Sequence of chain A:
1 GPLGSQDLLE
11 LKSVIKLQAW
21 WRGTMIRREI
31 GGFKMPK

Sequence of chain B:
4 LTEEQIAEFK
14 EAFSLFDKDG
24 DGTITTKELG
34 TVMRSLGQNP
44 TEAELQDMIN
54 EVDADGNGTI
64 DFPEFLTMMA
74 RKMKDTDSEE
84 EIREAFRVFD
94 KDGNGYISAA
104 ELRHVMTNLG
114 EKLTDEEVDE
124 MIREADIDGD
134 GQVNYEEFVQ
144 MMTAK

Residue-level contacts at the interface:
Residue N42 in chain B is in contact with residue R27 in chain A (closest heavy-atom distance 2.9 Å).
Residue M144 in chain B contacts residue R28 in chain A (closest heavy-atom distance 3.4 Å).
Residue G113 in chain B interacts with residue Q18 in chain A (closest heavy-atom distance 3.8 Å).
Residue R37 in chain B is in contact with residue I26 in chain A (closest heavy-atom distance 3.9 Å).
Residue F19 in chain B contacts residue P36 in chain A (closest heavy-atom distance 3.5 Å).
Residue M145 in chain B interacts with residue T24 in chain A (closest heavy-atom distance 3.9 Å).
Residue T34 in chain B is in contact with residue F33 in chain A (closest heavy-atom distance 3.6 Å).
Residue L112 in chain B is in contact with residue E10 in chain A (closest heavy-atom distance 3.8 Å).
Residue L18 in chain B interacts with residue P36 in chain A (closest heavy-atom distance 3.7 Å).
Residue V91 in chain B interacts with residue Q6 in chain A (closest heavy-atom distance 3.2 Å).
Residue E114 in chain B is in contact with residue R22 in chain A (closest heavy-atom distance 2.9 Å).
Residue E120 in chain B contacts residue W21 in chain A (closest heavy-atom distance 3.1 Å).
Residue L116 in chain B is in contact with residue Q18 in chain A (closest heavy-atom distance 3.9 Å).
Residue V91 in chain B is in contact with residue S13 in chain A (closest heavy-atom distance 3.3 Å).
Residue E120 in chain B contacts residue R22 in chain A (closest heavy-atom distance 2.9 Å).
Residue F141 in chain B is in contact with residue W21 in chain A (closest heavy-atom distance 3.7 Å).
Residue V91 in chain B interacts with residue L9 in chain A (closest heavy-atom distance 3.7 Å).
Residue I85 in chain B contacts residue L17 in chain A (closest heavy-atom distance 3.8 Å).
Residue V91 in chain B is in contact with residue E10 in chain A (closest heavy-atom distance 3.9 Å).
Residue I85 in chain B contacts residue W20 in chain A (closest heavy-atom distance 3.6 Å).
Residue E45 in chain B is in contact with residue R22 in chain A (closest heavy-atom distance 3.5 Å).
Residue V108 in chain B contacts residue V14 in chain A (closest heavy-atom distance 3.7 Å).
Residue Q41 in chain B contacts residue R27 in chain A (closest heavy-atom distance 3.4 Å).
Residue N42 in chain B interacts with residue G23 in chain A (closest heavy-atom distance 3.5 Å).
Residue F92 in chain B contacts residue V14 in chain A (closest heavy-atom distance 3.8 Å).
Residue F89 in chain B is in contact with residue L17 in chain A (closest heavy-atom distance 3.6 Å).
Residue E123 in chain B is in contact with residue I30 in chain A (closest heavy-atom distance 3.5 Å).
Residue E120 in chain B interacts with residue M25 in chain A (closest heavy-atom distance 3.9 Å).
Residue R37 in chain B is in contact with residue R27 in chain A (closest heavy-atom distance 2.9 Å).
Residue N42 in chain B interacts with residue W20 in chain A (closest heavy-atom distance 3.8 Å).
Residue G113 in chain B contacts residue V14 in chain A (closest heavy-atom distance 3.9 Å).
Residue M145 in chain B is in contact with residue W20 in chain A (closest heavy-atom distance 3.7 Å).
Residue G40 in chain B is in contact with residue R27 in chain A (closest heavy-atom distance 3.6 Å).
Residue E114 in chain B is in contact with residue Q18 in chain A (closest heavy-atom distance 2.8 Å).
Residue A147 in chain B is in contact with residue R28 in chain A (closest heavy-atom distance 2.9 Å).
Residue L116 in chain B interacts with residue R22 in chain A (closest heavy-atom distance 3.6 Å).
Residue M145 in chain B interacts with residue W21 in chain A (closest heavy-atom distance 3.8 Å).
Residue L112 in chain B contacts residue V14 in chain A (closest heavy-atom distance 3.8 Å).
Residue T44 in chain B interacts with residue I15 in chain A (closest heavy-atom distance 3.6 Å).
Residue E114 in chain B contacts residue I15 in chain A (closest heavy-atom distance 3.9 Å).
Residue N42 in chain B interacts with residue A19 in chain A (closest heavy-atom distance 3.5 Å).
Residue T34 in chain B interacts with residue I26 in chain A (closest heavy-atom distance 3.7 Å).
Residue K115 in chain B contacts residue R22 in chain A (closest heavy-atom distance 3.0 Å).
Residue E123 in chain B is in contact with residue W21 in chain A (closest heavy-atom distance 3.7 Å).
Residue M145 in chain B interacts with residue R28 in chain A (closest heavy-atom distance 3.0 Å).
Residue F19 in chain B contacts residue M35 in chain A (closest heavy-atom distance 3.8 Å).
Residue K115 in chain B interacts with residue Q18 in chain A (closest heavy-atom distance 3.6 Å).
Residue R37 in chain B contacts residue G23 in chain A (closest heavy-atom distance 3.7 Å).
Residue L18 in chain B interacts with residue M35 in chain A (closest heavy-atom distance 3.8 Å).
Residue R37 in chain B interacts with residue R22 in chain A (closest heavy-atom distance 3.9 Å).
Residue E127 in chain B is in contact with residue W21 in chain A (closest heavy-atom distance 3.9 Å).
Residue F92 in chain B contacts residue E10 in chain A (closest heavy-atom distance 3.5 Å).
Residue M109 in chain B is in contact with residue Q18 in chain A (closest heavy-atom distance 3.1 Å).
Residue A88 in chain B is in contact with residue S13 in chain A (closest heavy-atom distance 3.8 Å).
Residue E123 in chain B interacts with residue G31 in chain A (closest heavy-atom distance 3.5 Å).
Residue L112 in chain B contacts residue Q18 in chain A (closest heavy-atom distance 2.8 Å).
Residue P43 in chain B is in contact with residue A19 in chain A (closest heavy-atom distance 3.7 Å).
Residue A88 in chain B is in contact with residue L17 in chain A (closest heavy-atom distance 3.6 Å).
Residue M124 in chain B contacts residue W21 in chain A (closest heavy-atom distance 3.4 Å).
Residue G113 in chain B contacts residue I15 in chain A (closest heavy-atom distance 3.9 Å).

The following describes two proteins that form a bound complex.